Sequence of chain A:
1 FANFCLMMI

Sequence of chain B:
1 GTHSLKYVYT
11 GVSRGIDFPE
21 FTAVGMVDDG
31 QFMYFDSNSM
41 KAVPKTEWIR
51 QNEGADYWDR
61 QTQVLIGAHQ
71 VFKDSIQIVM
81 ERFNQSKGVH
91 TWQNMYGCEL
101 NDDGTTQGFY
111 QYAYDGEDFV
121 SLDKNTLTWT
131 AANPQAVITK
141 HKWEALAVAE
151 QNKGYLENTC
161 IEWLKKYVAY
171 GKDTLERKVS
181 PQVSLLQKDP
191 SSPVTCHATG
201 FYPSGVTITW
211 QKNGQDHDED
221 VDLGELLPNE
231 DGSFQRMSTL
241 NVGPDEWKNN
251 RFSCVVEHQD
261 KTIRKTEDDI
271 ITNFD

Interface contacts:
Residue V64 in chain B is in contact with residue N3 in chain A (closest heavy-atom distance 3.4 Å).
Residue Y155 in chain B interacts with residue F1 in chain A (closest heavy-atom distance 2.6 Å).
Residue Y155 in chain B interacts with residue A2 in chain A (closest heavy-atom distance 3.9 Å).
Residue L5 in chain B is in contact with residue F1 in chain A (closest heavy-atom distance 3.9 Å).
Residue Q61 in chain B interacts with residue A2 in chain A (closest heavy-atom distance 3.0 Å).
Residue Y96 in chain B interacts with residue A2 in chain A (closest heavy-atom distance 3.4 Å).
Residue I78 in chain B is in contact with residue M8 in chain A (closest heavy-atom distance 3.6 Å).
Residue V64 in chain B contacts residue F4 in chain A (closest heavy-atom distance 3.6 Å).
Residue K142 in chain B contacts residue M8 in chain A (closest heavy-atom distance 3.0 Å).
Residue Y9 in chain B is in contact with residue N3 in chain A (closest heavy-atom distance 4.5 Å).
Residue I138 in chain B is in contact with residue I9 in chain A (closest heavy-atom distance 5.0 Å).
Residue V71 in chain B contacts residue M7 in chain A (closest heavy-atom distance 3.7 Å).
Residue Y110 in chain B contacts residue N3 in chain A (closest heavy-atom distance 3.0 Å).
Residue Y9 in chain B interacts with residue A2 in chain A (closest heavy-atom distance 3.5 Å).
Residue W143 in chain B is in contact with residue M7 in chain A (closest heavy-atom distance 3.3 Å).
Residue D74 in chain B is in contact with residue M8 in chain A (closest heavy-atom distance 3.4 Å).
Residue S75 in chain B is in contact with residue M7 in chain A (closest heavy-atom distance 4.5 Å).
Residue V64 in chain B interacts with residue L6 in chain A (closest heavy-atom distance 4.2 Å).
Residue W92 in chain B is in contact with residue I9 in chain A (closest heavy-atom distance 3.4 Å).
Residue Y110 in chain B interacts with residue C5 in chain A (closest heavy-atom distance 4.7 Å).
Residue Y57 in chain B interacts with residue F1 in chain A (closest heavy-atom distance 3.8 Å).
Residue Y9 in chain B interacts with residue L6 in chain A (closest heavy-atom distance 4.0 Å).
Residue T139 in chain B contacts residue I9 in chain A (closest heavy-atom distance 2.7 Å).
Residue S75 in chain B contacts residue M8 in chain A (closest heavy-atom distance 3.4 Å).
Residue N152 in chain B is in contact with residue N3 in chain A (closest heavy-atom distance 3.5 Å).
Residue L146 in chain B interacts with residue M7 in chain A (closest heavy-atom distance 3.7 Å).
Residue Y155 in chain B interacts with residue N3 in chain A (closest heavy-atom distance 3.6 Å).
Residue W163 in chain B is in contact with residue F1 in chain A (closest heavy-atom distance 3.8 Å).
Residue W143 in chain B contacts residue I9 in chain A (closest heavy-atom distance 3.6 Å).
Residue Y7 in chain B contacts residue F1 in chain A (closest heavy-atom distance 2.9 Å).
Residue F72 in chain B interacts with residue L6 in chain A (closest heavy-atom distance 4.6 Å).
Residue Q61 in chain B contacts residue F1 in chain A (closest heavy-atom distance 3.1 Å).
Residue V71 in chain B is in contact with residue M8 in chain A (closest heavy-atom distance 3.6 Å).
Residue L65 in chain B contacts residue A2 in chain A (closest heavy-atom distance 4.4 Å).
Residue Q151 in chain B contacts residue N3 in chain A (closest heavy-atom distance 3.0 Å).
Residue V148 in chain B contacts residue M7 in chain A (closest heavy-atom distance 4.1 Å).
Residue R60 in chain B is in contact with residue F1 in chain A (closest heavy-atom distance 4.0 Å).
Residue Q151 in chain B contacts residue C5 in chain A (closest heavy-atom distance 3.5 Å).
Residue Y167 in chain B interacts with residue F1 in chain A (closest heavy-atom distance 2.6 Å).
Residue G67 in chain B interacts with residue L6 in chain A (closest heavy-atom distance 4.6 Å).
Residue V64 in chain B is in contact with residue F1 in chain A (closest heavy-atom distance 3.9 Å).
Residue N152 in chain B interacts with residue C5 in chain A (closest heavy-atom distance 4.6 Å).
Residue R82 in chain B is in contact with residue I9 in chain A (closest heavy-atom distance 3.9 Å).
Residue K142 in chain B interacts with residue M7 in chain A (closest heavy-atom distance 4.3 Å).
Residue F32 in chain B contacts residue F1 in chain A (closest heavy-atom distance 5.0 Å).
Residue S75 in chain B contacts residue I9 in chain A (closest heavy-atom distance 3.3 Å).
Residue Y7 in chain B is in contact with residue A2 in chain A (closest heavy-atom distance 3.3 Å).
Residue V71 in chain B interacts with residue L6 in chain A (closest heavy-atom distance 4.2 Å).
Residue I78 in chain B is in contact with residue I9 in chain A (closest heavy-atom distance 3.6 Å).
Residue Y96 in chain B contacts residue N3 in chain A (closest heavy-atom distance 3.0 Å).
Residue K142 in chain B interacts with residue I9 in chain A (closest heavy-atom distance 3.2 Å).
Residue A68 in chain B interacts with residue L6 in chain A (closest heavy-atom distance 3.7 Å).
Residue V64 in chain B interacts with residue A2 in chain A (closest heavy-atom distance 4.0 Å).
Residue W143 in chain B contacts residue M8 in chain A (closest heavy-atom distance 3.0 Å).
Residue V79 in chain B contacts residue I9 in chain A (closest heavy-atom distance 3.6 Å).
Residue F119 in chain B contacts residue I9 in chain A (closest heavy-atom distance 4.3 Å).

This data describes a binding interaction between two proteins.